Sequence of the second protein:
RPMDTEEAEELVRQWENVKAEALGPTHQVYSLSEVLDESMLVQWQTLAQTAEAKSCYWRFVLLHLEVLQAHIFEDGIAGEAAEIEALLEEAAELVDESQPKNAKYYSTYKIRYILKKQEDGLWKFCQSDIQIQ

This data describes a binding interaction between two proteins.

Contacts between the two chains:
Residue K34 in the second protein interacts with residue A8 in the first protein (closest heavy-atom distance 2.7 Å).
Residue K119 in the second protein is in contact with residue V5 in the first protein (closest heavy-atom distance 4.1 Å).
Residue A66 in the second protein is in contact with residue L3 in the first protein (closest heavy-atom distance 3.9 Å).
Residue W73 in the second protein contacts residue V5 in the first protein (closest heavy-atom distance 3.2 Å).
Residue I126 in the second protein is in contact with residue G10 in the first protein (closest heavy-atom distance 3.1 Å).
Residue I145 in the second protein interacts with residue G10 in the first protein (closest heavy-atom distance 3.6 Å).
Residue Y120 in the second protein interacts with residue A8 in the first protein (closest heavy-atom distance 3.5 Å).
Residue T65 in the second protein contacts residue L3 in the first protein (closest heavy-atom distance 3.5 Å).
Residue C71 in the second protein contacts residue H2 in the first protein (closest heavy-atom distance 4.7 Å).
Residue E105 in the second protein is in contact with residue G10 in the first protein (closest heavy-atom distance 4.8 Å).
Residue E105 in the second protein interacts with residue A8 in the first protein (closest heavy-atom distance 4.0 Å).
Residue Y128 in the second protein is in contact with residue G10 in the first protein (closest heavy-atom distance 2.4 Å).
Residue W59 in the second protein is in contact with residue A8 in the first protein (closest heavy-atom distance 3.9 Å).
Residue M55 in the second protein is in contact with residue G10 in the first protein (closest heavy-atom distance 4.8 Å).
Residue K69 in the second protein interacts with residue H2 in the first protein (closest heavy-atom distance 3.5 Å).
Residue W73 in the second protein contacts residue A8 in the first protein (closest heavy-atom distance 3.5 Å).
Residue L38 in the second protein interacts with residue A8 in the first protein (closest heavy-atom distance 3.6 Å).
Residue Y124 in the second protein interacts with residue R9 in the first protein (closest heavy-atom distance 3.6 Å).
Residue S122 in the second protein interacts with residue M6 in the first protein (closest heavy-atom distance 4.1 Å).
Residue F75 in the second protein contacts residue A8 in the first protein (closest heavy-atom distance 3.5 Å).
Residue A118 in the second protein interacts with residue V5 in the first protein (closest heavy-atom distance 3.4 Å).
Residue Y124 in the second protein is in contact with residue G10 in the first protein (closest heavy-atom distance 3.2 Å).
Residue D111 in the second protein contacts residue H2 in the first protein (closest heavy-atom distance 3.1 Å).
Residue L109 in the second protein contacts residue V5 in the first protein (closest heavy-atom distance 3.8 Å).
Residue Y120 in the second protein interacts with residue R9 in the first protein (closest heavy-atom distance 3.6 Å).
Residue S113 in the second protein is in contact with residue H2 in the first protein (closest heavy-atom distance 4.6 Å).
Residue K34 in the second protein interacts with residue R9 in the first protein (closest heavy-atom distance 4.2 Å).
Residue C71 in the second protein interacts with residue L3 in the first protein (closest heavy-atom distance 4.2 Å).
Residue E105 in the second protein contacts residue R9 in the first protein (closest heavy-atom distance 4.1 Å).
Residue S122 in the second protein interacts with residue R9 in the first protein (closest heavy-atom distance 4.0 Å).
Residue W59 in the second protein contacts residue G10 in the first protein (closest heavy-atom distance 3.8 Å).
Residue E108 in the second protein contacts residue V5 in the first protein (closest heavy-atom distance 4.4 Å).
Residue L103 in the second protein interacts with residue G10 in the first protein (closest heavy-atom distance 4.0 Å).
Residue A107 in the second protein contacts residue V5 in the first protein (closest heavy-atom distance 4.1 Å).
Residue L62 in the second protein is in contact with residue A8 in the first protein (closest heavy-atom distance 4.6 Å).
Residue E31 in the second protein interacts with residue G10 in the first protein (closest heavy-atom distance 2.9 Å).
Residue I147 in the second protein is in contact with residue R9 in the first protein (closest heavy-atom distance 2.9 Å).
Residue I147 in the second protein interacts with residue M6 in the first protein (closest heavy-atom distance 4.2 Å).
Residue K69 in the second protein interacts with residue L3 in the first protein (closest heavy-atom distance 4.2 Å).
Residue L62 in the second protein is in contact with residue L3 in the first protein (closest heavy-atom distance 4.6 Å).
Residue I145 in the second protein interacts with residue R9 in the first protein (closest heavy-atom distance 3.1 Å).
Residue W59 in the second protein contacts residue M7 in the first protein (closest heavy-atom distance 3.9 Å).
Residue L109 in the second protein contacts residue D4 in the first protein (closest heavy-atom distance 4.0 Å).
Residue W59 in the second protein contacts residue R9 in the first protein (closest heavy-atom distance 3.7 Å).
Residue L62 in the second protein contacts residue M7 in the first protein (closest heavy-atom distance 3.4 Å).
Residue K34 in the second protein is in contact with residue G10 in the first protein (closest heavy-atom distance 2.9 Å).
Residue Y120 in the second protein contacts residue M6 in the first protein (closest heavy-atom distance 3.6 Å).
Residue Y124 in the second protein is in contact with residue A8 in the first protein (closest heavy-atom distance 4.8 Å).
Residue W73 in the second protein interacts with residue D4 in the first protein (closest heavy-atom distance 3.4 Å).
Residue Y120 in the second protein is in contact with residue V5 in the first protein (closest heavy-atom distance 3.1 Å).
Residue W73 in the second protein contacts residue M7 in the first protein (closest heavy-atom distance 4.6 Å).
Residue W30 in the second protein interacts with residue G10 in the first protein (closest heavy-atom distance 3.1 Å).
Residue W73 in the second protein is in contact with residue L3 in the first protein (closest heavy-atom distance 4.4 Å).
Residue L109 in the second protein interacts with residue L3 in the first protein (closest heavy-atom distance 4.2 Å).

Sequence of the first protein:
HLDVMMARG